The following describes two proteins that form a bound complex.

Sequence of protein 1:
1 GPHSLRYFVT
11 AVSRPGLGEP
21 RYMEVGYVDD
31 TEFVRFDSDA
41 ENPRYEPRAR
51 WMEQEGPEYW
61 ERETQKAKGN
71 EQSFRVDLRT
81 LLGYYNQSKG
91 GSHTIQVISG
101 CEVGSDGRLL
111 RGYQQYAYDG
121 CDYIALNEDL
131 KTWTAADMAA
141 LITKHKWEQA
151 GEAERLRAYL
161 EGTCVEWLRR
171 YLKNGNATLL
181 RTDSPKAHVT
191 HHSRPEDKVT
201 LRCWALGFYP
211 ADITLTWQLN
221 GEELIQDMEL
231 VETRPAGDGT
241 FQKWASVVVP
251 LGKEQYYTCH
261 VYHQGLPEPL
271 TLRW

Sequence of protein 2:
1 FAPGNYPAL

Interface contacts:
Residue Y116 in protein 1 interacts with residue P7 in protein 2 (closest heavy-atom distance 4.1 Å).
Residue Q114 in protein 1 is in contact with residue Y6 in protein 2 (closest heavy-atom distance 3.7 Å).
Residue S99 in protein 1 contacts residue P3 in protein 2 (closest heavy-atom distance 4.1 Å).
Residue F74 in protein 1 interacts with residue Y6 in protein 2 (closest heavy-atom distance 3.7 Å).
Residue N70 in protein 1 contacts residue Y6 in protein 2 (closest heavy-atom distance 3.4 Å).
Residue Y116 in protein 1 contacts residue L9 in protein 2 (closest heavy-atom distance 3.7 Å).
Residue K146 in protein 1 interacts with residue L9 in protein 2 (closest heavy-atom distance 2.8 Å).
Residue Y7 in protein 1 contacts residue A2 in protein 2 (closest heavy-atom distance 3.2 Å).
Residue Y171 in protein 1 is in contact with residue F1 in protein 2 (closest heavy-atom distance 2.6 Å).
Residue D77 in protein 1 interacts with residue L9 in protein 2 (closest heavy-atom distance 3.0 Å).
Residue Y159 in protein 1 is in contact with residue F1 in protein 2 (closest heavy-atom distance 2.7 Å).
Residue E24 in protein 1 is in contact with residue Y6 in protein 2 (closest heavy-atom distance 4.6 Å).
Residue Y116 in protein 1 interacts with residue Y6 in protein 2 (closest heavy-atom distance 3.7 Å).
Residue L5 in protein 1 contacts residue F1 in protein 2 (closest heavy-atom distance 4.0 Å).
Residue T143 in protein 1 is in contact with residue L9 in protein 2 (closest heavy-atom distance 2.6 Å).
Residue K66 in protein 1 is in contact with residue A2 in protein 2 (closest heavy-atom distance 2.7 Å).
Residue K146 in protein 1 is in contact with residue A8 in protein 2 (closest heavy-atom distance 4.4 Å).
Residue I142 in protein 1 interacts with residue L9 in protein 2 (closest heavy-atom distance 4.8 Å).
Residue K66 in protein 1 contacts residue G4 in protein 2 (closest heavy-atom distance 4.0 Å).
Residue Y59 in protein 1 contacts residue F1 in protein 2 (closest heavy-atom distance 4.1 Å).
Residue N70 in protein 1 interacts with residue N5 in protein 2 (closest heavy-atom distance 3.5 Å).
Residue Y7 in protein 1 interacts with residue F1 in protein 2 (closest heavy-atom distance 2.8 Å).
Residue V9 in protein 1 contacts residue Y6 in protein 2 (closest heavy-atom distance 3.4 Å).
Residue S73 in protein 1 interacts with residue Y6 in protein 2 (closest heavy-atom distance 3.6 Å).
Residue E63 in protein 1 interacts with residue A2 in protein 2 (closest heavy-atom distance 2.9 Å).
Residue N70 in protein 1 interacts with residue G4 in protein 2 (closest heavy-atom distance 4.3 Å).
Residue V76 in protein 1 contacts residue A8 in protein 2 (closest heavy-atom distance 4.8 Å).
Residue E63 in protein 1 contacts residue F1 in protein 2 (closest heavy-atom distance 3.2 Å).
Residue Y159 in protein 1 is in contact with residue A2 in protein 2 (closest heavy-atom distance 3.8 Å).
Residue I95 in protein 1 contacts residue L9 in protein 2 (closest heavy-atom distance 4.2 Å).
Residue Y7 in protein 1 contacts residue Y6 in protein 2 (closest heavy-atom distance 4.5 Å).
Residue T80 in protein 1 is in contact with residue L9 in protein 2 (closest heavy-atom distance 3.8 Å).
Residue Y84 in protein 1 is in contact with residue L9 in protein 2 (closest heavy-atom distance 2.6 Å).
Residue V97 in protein 1 contacts residue Y6 in protein 2 (closest heavy-atom distance 4.1 Å).
Residue K66 in protein 1 interacts with residue F1 in protein 2 (closest heavy-atom distance 3.0 Å).
Residue F33 in protein 1 is in contact with residue F1 in protein 2 (closest heavy-atom distance 4.8 Å).
Residue N70 in protein 1 contacts residue P3 in protein 2 (closest heavy-atom distance 3.6 Å).
Residue L81 in protein 1 contacts residue L9 in protein 2 (closest heavy-atom distance 3.6 Å).
Residue S99 in protein 1 is in contact with residue Y6 in protein 2 (closest heavy-atom distance 3.9 Å).
Residue K66 in protein 1 interacts with residue P3 in protein 2 (closest heavy-atom distance 4.0 Å).
Residue W147 in protein 1 interacts with residue A8 in protein 2 (closest heavy-atom distance 2.9 Å).
Residue T143 in protein 1 contacts residue A8 in protein 2 (closest heavy-atom distance 4.8 Å).
Residue D77 in protein 1 is in contact with residue A8 in protein 2 (closest heavy-atom distance 3.4 Å).
Residue Y123 in protein 1 is in contact with residue L9 in protein 2 (closest heavy-atom distance 3.9 Å).
Residue W147 in protein 1 is in contact with residue L9 in protein 2 (closest heavy-atom distance 3.5 Å).
Residue Y45 in protein 1 interacts with residue A2 in protein 2 (closest heavy-atom distance 3.8 Å).
Residue Y159 in protein 1 interacts with residue P3 in protein 2 (closest heavy-atom distance 3.5 Å).
Residue Y7 in protein 1 interacts with residue P3 in protein 2 (closest heavy-atom distance 3.8 Å).
Residue D77 in protein 1 is in contact with residue P7 in protein 2 (closest heavy-atom distance 4.7 Å).
Residue E24 in protein 1 contacts residue A2 in protein 2 (closest heavy-atom distance 4.2 Å).
Residue W167 in protein 1 interacts with residue F1 in protein 2 (closest heavy-atom distance 3.3 Å).
Residue R62 in protein 1 is in contact with residue F1 in protein 2 (closest heavy-atom distance 4.2 Å).
Residue T163 in protein 1 is in contact with residue F1 in protein 2 (closest heavy-atom distance 3.4 Å).
Residue Y22 in protein 1 contacts residue Y6 in protein 2 (closest heavy-atom distance 4.5 Å).
Residue W147 in protein 1 contacts residue P7 in protein 2 (closest heavy-atom distance 3.5 Å).
Residue E152 in protein 1 is in contact with residue P7 in protein 2 (closest heavy-atom distance 3.3 Å).